Sequence of protein 1:
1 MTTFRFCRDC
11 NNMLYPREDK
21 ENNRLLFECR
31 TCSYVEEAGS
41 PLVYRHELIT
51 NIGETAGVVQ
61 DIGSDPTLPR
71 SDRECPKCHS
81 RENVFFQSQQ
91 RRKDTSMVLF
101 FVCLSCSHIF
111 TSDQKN

Contacts between the two chains:
Residue R8 in protein 1 interacts with residue K124 in protein 2 (closest heavy-atom distance 3.2 Å).
Residue D9 in protein 1 interacts with residue K124 in protein 2 (closest heavy-atom distance 3.4 Å).
Residue N11 in protein 1 is in contact with residue K124 in protein 2 (closest heavy-atom distance 2.8 Å).
Residue C10 in protein 1 interacts with residue K124 in protein 2 (closest heavy-atom distance 3.6 Å).
Residue C7 in protein 1 is in contact with residue K124 in protein 2 (closest heavy-atom distance 3.3 Å).
Residue T31 in protein 1 interacts with residue N399 in protein 2 (closest heavy-atom distance 4.9 Å).

Sequence of protein 2:
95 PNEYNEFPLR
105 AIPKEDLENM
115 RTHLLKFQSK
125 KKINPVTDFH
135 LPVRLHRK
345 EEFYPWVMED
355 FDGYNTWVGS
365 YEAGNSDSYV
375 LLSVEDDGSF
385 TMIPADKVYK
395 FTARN

This data describes a binding interaction between two proteins.